Sequence of protein 2:
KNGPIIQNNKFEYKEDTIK

Sequence of protein 1:
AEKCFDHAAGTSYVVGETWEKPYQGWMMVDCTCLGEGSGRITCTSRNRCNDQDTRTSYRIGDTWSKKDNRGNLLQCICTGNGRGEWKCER

Contacts between the two chains:
Residue I41 in protein 1 contacts residue E17 in protein 2 (closest heavy-atom distance 2.8 Å).
Residue C88 in protein 1 contacts residue P6 in protein 2 (closest heavy-atom distance 3.6 Å).
Residue I41 in protein 1 interacts with residue K16 in protein 2 (closest heavy-atom distance 3.1 Å).
Residue G39 in protein 1 is in contact with residue E17 in protein 2 (closest heavy-atom distance 3.9 Å).
Residue S38 in protein 1 interacts with residue I20 in protein 2 (closest heavy-atom distance 3.1 Å).
Residue H7 in protein 1 contacts residue T19 in protein 2 (closest heavy-atom distance 2.9 Å).
Residue W86 in protein 1 is in contact with residue N10 in protein 2 (closest heavy-atom distance 4.1 Å).
Residue C4 in protein 1 is in contact with residue T19 in protein 2 (closest heavy-atom distance 3.6 Å).
Residue G84 in protein 1 interacts with residue N10 in protein 2 (closest heavy-atom distance 3.3 Å).
Residue E2 in protein 1 interacts with residue I20 in protein 2 (closest heavy-atom distance 4.1 Å).
Residue W86 in protein 1 interacts with residue I8 in protein 2 (closest heavy-atom distance 3.6 Å).
Residue K87 in protein 1 contacts residue I7 in protein 2 (closest heavy-atom distance 3.2 Å).
Residue R90 in protein 1 contacts residue N4 in protein 2 (closest heavy-atom distance 3.4 Å).
Residue W86 in protein 1 contacts residue I7 in protein 2 (closest heavy-atom distance 3.9 Å).
Residue M27 in protein 1 is in contact with residue F13 in protein 2 (closest heavy-atom distance 3.7 Å).
Residue I41 in protein 1 is in contact with residue Y15 in protein 2 (closest heavy-atom distance 4.0 Å).
Residue V29 in protein 1 interacts with residue F13 in protein 2 (closest heavy-atom distance 3.8 Å).
Residue E85 in protein 1 interacts with residue Q9 in protein 2 (closest heavy-atom distance 3.4 Å).
Residue T44 in protein 1 contacts residue E14 in protein 2 (closest heavy-atom distance 2.7 Å).
Residue G39 in protein 1 interacts with residue T19 in protein 2 (closest heavy-atom distance 2.7 Å).
Residue C43 in protein 1 contacts residue E14 in protein 2 (closest heavy-atom distance 3.0 Å).
Residue K66 in protein 1 contacts residue Q9 in protein 2 (closest heavy-atom distance 2.9 Å).
Residue E85 in protein 1 is in contact with residue I8 in protein 2 (closest heavy-atom distance 3.6 Å).
Residue F5 in protein 1 contacts residue T19 in protein 2 (closest heavy-atom distance 3.0 Å).
Residue W86 in protein 1 is in contact with residue Q9 in protein 2 (closest heavy-atom distance 2.8 Å).
Residue E85 in protein 1 contacts residue N10 in protein 2 (closest heavy-atom distance 3.0 Å).
Residue R83 in protein 1 interacts with residue K12 in protein 2 (closest heavy-atom distance 3.7 Å).
Residue F5 in protein 1 is in contact with residue I20 in protein 2 (closest heavy-atom distance 3.6 Å).
Residue C88 in protein 1 contacts residue I7 in protein 2 (closest heavy-atom distance 2.8 Å).
Residue T42 in protein 1 contacts residue K16 in protein 2 (closest heavy-atom distance 4.0 Å).
Residue R40 in protein 1 is in contact with residue K16 in protein 2 (closest heavy-atom distance 3.7 Å).
Residue S45 in protein 1 interacts with residue N11 in protein 2 (closest heavy-atom distance 2.8 Å).
Residue R90 in protein 1 is in contact with residue I7 in protein 2 (closest heavy-atom distance 3.3 Å).
Residue N50 in protein 1 is in contact with residue N11 in protein 2 (closest heavy-atom distance 3.0 Å).
Residue I41 in protein 1 interacts with residue T19 in protein 2 (closest heavy-atom distance 4.0 Å).
Residue M27 in protein 1 interacts with residue N11 in protein 2 (closest heavy-atom distance 3.9 Å).
Residue T44 in protein 1 interacts with residue F13 in protein 2 (closest heavy-atom distance 3.3 Å).
Residue R40 in protein 1 is in contact with residue E17 in protein 2 (closest heavy-atom distance 3.3 Å).
Residue K87 in protein 1 interacts with residue I8 in protein 2 (closest heavy-atom distance 3.3 Å).
Residue L34 in protein 1 is in contact with residue K16 in protein 2 (closest heavy-atom distance 3.7 Å).
Residue K3 in protein 1 is in contact with residue I20 in protein 2 (closest heavy-atom distance 3.9 Å).
Residue S45 in protein 1 is in contact with residue K12 in protein 2 (closest heavy-atom distance 3.3 Å).
Residue R40 in protein 1 interacts with residue D18 in protein 2 (closest heavy-atom distance 2.9 Å).
Residue E89 in protein 1 interacts with residue P6 in protein 2 (closest heavy-atom distance 3.6 Å).
Residue G39 in protein 1 is in contact with residue I20 in protein 2 (closest heavy-atom distance 3.7 Å).
Residue Y23 in protein 1 is in contact with residue Y15 in protein 2 (closest heavy-atom distance 3.3 Å).
Residue T42 in protein 1 interacts with residue Y15 in protein 2 (closest heavy-atom distance 3.4 Å).
Residue C43 in protein 1 is in contact with residue F13 in protein 2 (closest heavy-atom distance 4.1 Å).
Residue Y23 in protein 1 contacts residue F13 in protein 2 (closest heavy-atom distance 3.5 Å).
Residue E89 in protein 1 is in contact with residue G5 in protein 2 (closest heavy-atom distance 4.1 Å).
Residue C43 in protein 1 contacts residue Y15 in protein 2 (closest heavy-atom distance 2.8 Å).
Residue L74 in protein 1 contacts residue I7 in protein 2 (closest heavy-atom distance 3.8 Å).
Residue S38 in protein 1 is in contact with residue D18 in protein 2 (closest heavy-atom distance 2.6 Å).
Residue V29 in protein 1 is in contact with residue Y15 in protein 2 (closest heavy-atom distance 3.6 Å).
Residue W86 in protein 1 is in contact with residue N11 in protein 2 (closest heavy-atom distance 3.8 Å).
Residue R83 in protein 1 contacts residue N10 in protein 2 (closest heavy-atom distance 2.9 Å).
Residue G84 in protein 1 interacts with residue N11 in protein 2 (closest heavy-atom distance 3.0 Å).
Residue S38 in protein 1 contacts residue T19 in protein 2 (closest heavy-atom distance 2.9 Å).
Residue R46 in protein 1 contacts residue E14 in protein 2 (closest heavy-atom distance 3.8 Å).
Residue S45 in protein 1 contacts residue F13 in protein 2 (closest heavy-atom distance 3.0 Å).

These two protein chains interact to form a complex.